Sequence of the first protein:
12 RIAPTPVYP

The following describes two proteins that form a bound complex.

Sequence of the second protein:
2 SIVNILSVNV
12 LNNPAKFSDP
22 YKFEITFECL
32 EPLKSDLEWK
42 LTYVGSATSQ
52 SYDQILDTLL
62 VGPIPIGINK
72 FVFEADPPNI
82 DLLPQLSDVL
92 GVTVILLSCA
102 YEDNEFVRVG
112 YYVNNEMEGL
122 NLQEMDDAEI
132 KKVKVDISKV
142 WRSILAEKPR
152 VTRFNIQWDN

Interface contacts:
Residue P64 in the second protein is in contact with residue R12 in the first protein (closest heavy-atom distance 3.7 Å).
Residue L61 in the second protein is in contact with residue I13 in the first protein (closest heavy-atom distance 2.9 Å).
Residue D37 in the second protein contacts residue R12 in the first protein (closest heavy-atom distance 2.9 Å).
Residue F72 in the second protein is in contact with residue T16 in the first protein (closest heavy-atom distance 4.9 Å).
Residue L60 in the second protein contacts residue I13 in the first protein (closest heavy-atom distance 4.0 Å).
Residue G63 in the second protein is in contact with residue R12 in the first protein (closest heavy-atom distance 3.5 Å).
Residue V62 in the second protein contacts residue I13 in the first protein (closest heavy-atom distance 3.4 Å).
Residue I69 in the second protein interacts with residue V18 in the first protein (closest heavy-atom distance 2.9 Å).
Residue L60 in the second protein interacts with residue R12 in the first protein (closest heavy-atom distance 3.8 Å).
Residue K71 in the second protein contacts residue T16 in the first protein (closest heavy-atom distance 2.7 Å).
Residue G63 in the second protein interacts with residue I13 in the first protein (closest heavy-atom distance 3.1 Å).
Residue N70 in the second protein contacts residue P17 in the first protein (closest heavy-atom distance 3.6 Å).
Residue G63 in the second protein interacts with residue A14 in the first protein (closest heavy-atom distance 3.5 Å).
Residue N70 in the second protein interacts with residue P15 in the first protein (closest heavy-atom distance 4.1 Å).
Residue V62 in the second protein interacts with residue P15 in the first protein (closest heavy-atom distance 3.8 Å).
Residue I69 in the second protein interacts with residue T16 in the first protein (closest heavy-atom distance 4.9 Å).
Residue N70 in the second protein is in contact with residue T16 in the first protein (closest heavy-atom distance 3.9 Å).
Residue N70 in the second protein is in contact with residue V18 in the first protein (closest heavy-atom distance 4.5 Å).
Residue P64 in the second protein is in contact with residue A14 in the first protein (closest heavy-atom distance 5.0 Å).
Residue F72 in the second protein interacts with residue P15 in the first protein (closest heavy-atom distance 4.2 Å).
Residue V73 in the second protein interacts with residue I13 in the first protein (closest heavy-atom distance 4.9 Å).
Residue I69 in the second protein interacts with residue P17 in the first protein (closest heavy-atom distance 3.8 Å).
Residue L61 in the second protein is in contact with residue R12 in the first protein (closest heavy-atom distance 3.1 Å).
Residue K71 in the second protein interacts with residue P15 in the first protein (closest heavy-atom distance 3.5 Å).
Residue P64 in the second protein interacts with residue P15 in the first protein (closest heavy-atom distance 4.2 Å).
Residue F72 in the second protein is in contact with residue I13 in the first protein (closest heavy-atom distance 4.1 Å).
Residue K71 in the second protein is in contact with residue P17 in the first protein (closest heavy-atom distance 5.0 Å).
Residue P66 in the second protein contacts residue P15 in the first protein (closest heavy-atom distance 3.8 Å).
Residue F28 in the second protein is in contact with residue P15 in the first protein (closest heavy-atom distance 4.5 Å).
Residue G63 in the second protein interacts with residue P15 in the first protein (closest heavy-atom distance 4.2 Å).
Residue K71 in the second protein interacts with residue V18 in the first protein (closest heavy-atom distance 3.7 Å).